Sequence of chain A:
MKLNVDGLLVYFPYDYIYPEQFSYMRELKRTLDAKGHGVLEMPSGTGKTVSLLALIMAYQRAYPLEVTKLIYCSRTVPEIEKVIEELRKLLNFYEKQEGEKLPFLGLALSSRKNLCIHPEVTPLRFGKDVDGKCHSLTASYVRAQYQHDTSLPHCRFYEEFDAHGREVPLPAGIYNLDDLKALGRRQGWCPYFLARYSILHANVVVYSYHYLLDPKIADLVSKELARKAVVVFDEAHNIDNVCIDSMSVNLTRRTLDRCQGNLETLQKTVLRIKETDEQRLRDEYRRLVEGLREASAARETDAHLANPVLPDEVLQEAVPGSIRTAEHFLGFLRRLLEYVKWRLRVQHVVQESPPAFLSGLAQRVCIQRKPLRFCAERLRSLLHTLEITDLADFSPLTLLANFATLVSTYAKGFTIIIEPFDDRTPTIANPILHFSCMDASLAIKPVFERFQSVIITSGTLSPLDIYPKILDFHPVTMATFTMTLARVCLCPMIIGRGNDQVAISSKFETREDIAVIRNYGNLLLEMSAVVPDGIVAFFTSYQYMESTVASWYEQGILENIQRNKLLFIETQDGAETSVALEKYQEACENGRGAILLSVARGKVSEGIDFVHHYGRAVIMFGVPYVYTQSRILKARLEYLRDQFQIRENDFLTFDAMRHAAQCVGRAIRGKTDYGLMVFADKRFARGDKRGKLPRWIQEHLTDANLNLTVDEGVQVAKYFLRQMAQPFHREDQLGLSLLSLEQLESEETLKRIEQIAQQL

Sequence of chain B:
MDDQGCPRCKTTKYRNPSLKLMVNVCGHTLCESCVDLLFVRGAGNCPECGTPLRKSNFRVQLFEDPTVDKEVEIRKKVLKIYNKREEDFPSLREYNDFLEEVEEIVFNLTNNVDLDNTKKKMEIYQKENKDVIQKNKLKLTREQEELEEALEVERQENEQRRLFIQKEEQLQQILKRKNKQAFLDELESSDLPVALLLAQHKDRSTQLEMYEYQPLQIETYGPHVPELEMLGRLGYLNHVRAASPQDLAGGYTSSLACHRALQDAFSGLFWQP

Residue-level contacts at the interface:
Residue G291 in chain A is in contact with residue R93 in chain B (closest heavy-atom distance 3.2 Å).
Residue W342 in chain A is in contact with residue L62 in chain B (closest heavy-atom distance 3.4 Å).
Residue S322 in chain A is in contact with residue N96 in chain B (closest heavy-atom distance 4.4 Å).
Residue R345 in chain A interacts with residue P17 in chain B (closest heavy-atom distance 2.8 Å).
Residue E290 in chain A is in contact with residue R93 in chain B (closest heavy-atom distance 2.9 Å).
Residue R253 in chain A contacts residue D2 in chain B (closest heavy-atom distance 3.7 Å).
Residue V365 in chain A interacts with residue R75 in chain B (closest heavy-atom distance 4.2 Å).
Residue H328 in chain A is in contact with residue F107 in chain B (closest heavy-atom distance 4.1 Å).
Residue R335 in chain A is in contact with residue R75 in chain B (closest heavy-atom distance 3.8 Å).
Residue Y339 in chain A interacts with residue F63 in chain B (closest heavy-atom distance 4.0 Å).
Residue V319 in chain A is in contact with residue N96 in chain B (closest heavy-atom distance 3.3 Å).
Residue R641 in chain A interacts with residue R161 in chain B (closest heavy-atom distance 3.0 Å).
Residue K341 in chain A interacts with residue D2 in chain B (closest heavy-atom distance 3.0 Å).
Residue V319 in chain A contacts residue L92 in chain B (closest heavy-atom distance 3.9 Å).
Residue R364 in chain A interacts with residue L62 in chain B (closest heavy-atom distance 4.2 Å).
Residue S322 in chain A is in contact with residue L99 in chain B (closest heavy-atom distance 3.4 Å).
Residue T325 in chain A contacts residue E100 in chain B (closest heavy-atom distance 2.9 Å).
Residue R334 in chain A is in contact with residue D65 in chain B (closest heavy-atom distance 3.3 Å).
Residue H328 in chain A interacts with residue E103 in chain B (closest heavy-atom distance 3.2 Å).
Residue K370 in chain A is in contact with residue L92 in chain B (closest heavy-atom distance 3.8 Å).
Residue R334 in chain A is in contact with residue T67 in chain B (closest heavy-atom distance 4.1 Å).
Residue R364 in chain A interacts with residue V72 in chain B (closest heavy-atom distance 3.4 Å).
Residue V319 in chain A interacts with residue R93 in chain B (closest heavy-atom distance 4.0 Å).
Residue R364 in chain A contacts residue K76 in chain B (closest heavy-atom distance 3.8 Å).
Residue R345 in chain A contacts residue M1 in chain B (closest heavy-atom distance 3.6 Å).
Residue E338 in chain A contacts residue D65 in chain B (closest heavy-atom distance 3.4 Å).
Residue R324 in chain A contacts residue R93 in chain B (closest heavy-atom distance 3.5 Å).
Residue G321 in chain A contacts residue N96 in chain B (closest heavy-atom distance 3.1 Å).
Residue C366 in chain A is in contact with residue R75 in chain B (closest heavy-atom distance 4.2 Å).
Residue V365 in chain A contacts residue F63 in chain B (closest heavy-atom distance 3.9 Å).
Residue Q363 in chain A interacts with residue K76 in chain B (closest heavy-atom distance 3.8 Å).
Residue D257 in chain A interacts with residue D2 in chain B (closest heavy-atom distance 3.8 Å).
Residue E338 in chain A contacts residue F63 in chain B (closest heavy-atom distance 3.9 Å).
Residue C366 in chain A contacts residue K76 in chain B (closest heavy-atom distance 4.0 Å).
Residue G321 in chain A is in contact with residue E100 in chain B (closest heavy-atom distance 4.3 Å).
Residue W342 in chain A is in contact with residue F63 in chain B (closest heavy-atom distance 4.3 Å).
Residue S353 in chain A interacts with residue L151 in chain B (closest heavy-atom distance 4.3 Å).
Residue I323 in chain A contacts residue E100 in chain B (closest heavy-atom distance 3.5 Å).
Residue R335 in chain A is in contact with residue V68 in chain B (closest heavy-atom distance 4.2 Å).
Residue R335 in chain A contacts residue E71 in chain B (closest heavy-atom distance 3.2 Å).
Residue E338 in chain A is in contact with residue E64 in chain B (closest heavy-atom distance 2.9 Å).
Residue E338 in chain A contacts residue V68 in chain B (closest heavy-atom distance 3.8 Å).
Residue A318 in chain A contacts residue L92 in chain B (closest heavy-atom distance 3.7 Å).
Residue A356 in chain A interacts with residue L151 in chain B (closest heavy-atom distance 4.2 Å).
Residue R334 in chain A interacts with residue V68 in chain B (closest heavy-atom distance 3.9 Å).
Residue V365 in chain A interacts with residue V72 in chain B (closest heavy-atom distance 4.0 Å).
Residue V289 in chain A contacts residue R93 in chain B (closest heavy-atom distance 3.1 Å).
Residue R345 in chain A contacts residue L62 in chain B (closest heavy-atom distance 3.9 Å).
Residue H328 in chain A contacts residue E104 in chain B (closest heavy-atom distance 3.9 Å).
Residue S322 in chain A contacts residue E103 in chain B (closest heavy-atom distance 2.9 Å).
Residue R253 in chain A interacts with residue M1 in chain B (closest heavy-atom distance 3.3 Å).
Residue R324 in chain A is in contact with residue N96 in chain B (closest heavy-atom distance 3.1 Å).
Residue R345 in chain A interacts with residue L19 in chain B (closest heavy-atom distance 3.1 Å).
Residue H328 in chain A interacts with residue E100 in chain B (closest heavy-atom distance 3.5 Å).
Residue S322 in chain A contacts residue E100 in chain B (closest heavy-atom distance 3.0 Å).
Residue R324 in chain A interacts with residue E100 in chain B (closest heavy-atom distance 2.9 Å).
Residue D642 in chain A contacts residue R161 in chain B (closest heavy-atom distance 3.6 Å).
Residue R364 in chain A contacts residue F63 in chain B (closest heavy-atom distance 3.0 Å).
Residue C366 in chain A is in contact with residue L79 in chain B (closest heavy-atom distance 3.5 Å).
Residue R324 in chain A is in contact with residue D97 in chain B (closest heavy-atom distance 2.7 Å).

These two protein chains interact to form a complex.